Sequence of protein 2:
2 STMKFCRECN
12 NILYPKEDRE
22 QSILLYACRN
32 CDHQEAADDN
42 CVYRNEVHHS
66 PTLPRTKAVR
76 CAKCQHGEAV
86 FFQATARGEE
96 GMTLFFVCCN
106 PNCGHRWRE

This data describes a binding interaction between two proteins.

Interface contacts:
Residue Y890 in protein 1 is in contact with residue F101 in protein 2 (closest heavy-atom distance 3.6 Å).
Residue D910 in protein 1 interacts with residue H50 in protein 2 (closest heavy-atom distance 3.2 Å).
Residue A912 in protein 1 contacts residue H50 in protein 2 (closest heavy-atom distance 3.0 Å).
Residue K909 in protein 1 contacts residue H50 in protein 2 (closest heavy-atom distance 3.2 Å).
Residue P994 in protein 1 is in contact with residue S2 in protein 2 (closest heavy-atom distance 3.4 Å).
Residue Y890 in protein 1 is in contact with residue E114 in protein 2 (closest heavy-atom distance 2.9 Å).
Residue V917 in protein 1 interacts with residue C42 in protein 2 (closest heavy-atom distance 3.6 Å).
Residue Y919 in protein 1 is in contact with residue S23 in protein 2 (closest heavy-atom distance 3.8 Å).
Residue Q923 in protein 1 interacts with residue S23 in protein 2 (closest heavy-atom distance 3.6 Å).
Residue R648 in protein 1 is in contact with residue E83 in protein 2 (closest heavy-atom distance 3.1 Å).
Residue S996 in protein 1 interacts with residue R45 in protein 2 (closest heavy-atom distance 3.4 Å).
Residue V917 in protein 1 interacts with residue V43 in protein 2 (closest heavy-atom distance 3.1 Å).
Residue R648 in protein 1 contacts residue H81 in protein 2 (closest heavy-atom distance 3.8 Å).
Residue Q658 in protein 1 contacts residue K72 in protein 2 (closest heavy-atom distance 2.7 Å).
Residue N950 in protein 1 contacts residue T90 in protein 2 (closest heavy-atom distance 2.9 Å).
Residue V913 in protein 1 contacts residue E47 in protein 2 (closest heavy-atom distance 3.4 Å).
Residue R920 in protein 1 interacts with residue N41 in protein 2 (closest heavy-atom distance 3.3 Å).
Residue K921 in protein 1 contacts residue N41 in protein 2 (closest heavy-atom distance 3.3 Å).
Residue R920 in protein 1 contacts residue I24 in protein 2 (closest heavy-atom distance 3.4 Å).
Residue L916 in protein 1 contacts residue Y44 in protein 2 (closest heavy-atom distance 3.4 Å).
Residue R920 in protein 1 contacts residue L25 in protein 2 (closest heavy-atom distance 2.7 Å).
Residue Y1029 in protein 1 contacts residue N46 in protein 2 (closest heavy-atom distance 3.4 Å).
Residue R920 in protein 1 interacts with residue A38 in protein 2 (closest heavy-atom distance 3.8 Å).
Residue Y1029 in protein 1 is in contact with residue V48 in protein 2 (closest heavy-atom distance 3.3 Å).
Residue R1019 in protein 1 contacts residue K17 in protein 2 (closest heavy-atom distance 3.6 Å).
Residue R920 in protein 1 interacts with residue D40 in protein 2 (closest heavy-atom distance 3.2 Å).
Residue E914 in protein 1 is in contact with residue R45 in protein 2 (closest heavy-atom distance 3.0 Å).
Residue P1015 in protein 1 interacts with residue R20 in protein 2 (closest heavy-atom distance 2.9 Å).
Residue Y897 in protein 1 is in contact with residue Q88 in protein 2 (closest heavy-atom distance 3.5 Å).
Residue F915 in protein 1 contacts residue Y44 in protein 2 (closest heavy-atom distance 3.5 Å).
Residue L651 in protein 1 interacts with residue P66 in protein 2 (closest heavy-atom distance 3.8 Å).
Residue Q658 in protein 1 interacts with residue E83 in protein 2 (closest heavy-atom distance 3.4 Å).
Residue N901 in protein 1 is in contact with residue Q88 in protein 2 (closest heavy-atom distance 3.1 Å).
Residue N1051 in protein 1 contacts residue T71 in protein 2 (closest heavy-atom distance 3.5 Å).
Residue D1014 in protein 1 interacts with residue R20 in protein 2 (closest heavy-atom distance 3.1 Å).
Residue F915 in protein 1 contacts residue N46 in protein 2 (closest heavy-atom distance 3.3 Å).
Residue N1051 in protein 1 contacts residue K72 in protein 2 (closest heavy-atom distance 3.4 Å).
Residue L916 in protein 1 is in contact with residue C42 in protein 2 (closest heavy-atom distance 3.7 Å).
Residue F915 in protein 1 contacts residue R45 in protein 2 (closest heavy-atom distance 3.5 Å).
Residue F991 in protein 1 interacts with residue C42 in protein 2 (closest heavy-atom distance 3.5 Å).
Residue Y919 in protein 1 is in contact with residue L25 in protein 2 (closest heavy-atom distance 3.6 Å).
Residue D1022 in protein 1 interacts with residue V43 in protein 2 (closest heavy-atom distance 3.4 Å).
Residue W1070 in protein 1 is in contact with residue T71 in protein 2 (closest heavy-atom distance 3.5 Å).
Residue V917 in protein 1 interacts with residue Y44 in protein 2 (closest heavy-atom distance 3.6 Å).
Residue I1048 in protein 1 contacts residue P69 in protein 2 (closest heavy-atom distance 3.3 Å).
Residue Y890 in protein 1 is in contact with residue V74 in protein 2 (closest heavy-atom distance 3.3 Å).
Residue L916 in protein 1 interacts with residue R45 in protein 2 (closest heavy-atom distance 3.8 Å).
Residue S652 in protein 1 contacts residue R70 in protein 2 (closest heavy-atom distance 2.5 Å).
Residue E918 in protein 1 contacts residue N41 in protein 2 (closest heavy-atom distance 3.5 Å).
Residue W1070 in protein 1 contacts residue R70 in protein 2 (closest heavy-atom distance 3.1 Å).
Residue Y897 in protein 1 contacts residue P69 in protein 2 (closest heavy-atom distance 3.8 Å).
Residue N950 in protein 1 is in contact with residue G96 in protein 2 (closest heavy-atom distance 3.7 Å).
Residue P994 in protein 1 interacts with residue C42 in protein 2 (closest heavy-atom distance 3.8 Å).
Residue M931 in protein 1 interacts with residue R20 in protein 2 (closest heavy-atom distance 3.0 Å).
Residue P994 in protein 1 contacts residue R45 in protein 2 (closest heavy-atom distance 3.5 Å).
Residue E914 in protein 1 contacts residue E47 in protein 2 (closest heavy-atom distance 3.9 Å).
Residue K909 in protein 1 is in contact with residue V48 in protein 2 (closest heavy-atom distance 3.5 Å).
Residue Y919 in protein 1 interacts with residue I24 in protein 2 (closest heavy-atom distance 3.8 Å).
Residue Y919 in protein 1 contacts residue E18 in protein 2 (closest heavy-atom distance 2.8 Å).
Residue R1019 in protein 1 interacts with residue R30 in protein 2 (closest heavy-atom distance 3.3 Å).

Sequence of protein 1:
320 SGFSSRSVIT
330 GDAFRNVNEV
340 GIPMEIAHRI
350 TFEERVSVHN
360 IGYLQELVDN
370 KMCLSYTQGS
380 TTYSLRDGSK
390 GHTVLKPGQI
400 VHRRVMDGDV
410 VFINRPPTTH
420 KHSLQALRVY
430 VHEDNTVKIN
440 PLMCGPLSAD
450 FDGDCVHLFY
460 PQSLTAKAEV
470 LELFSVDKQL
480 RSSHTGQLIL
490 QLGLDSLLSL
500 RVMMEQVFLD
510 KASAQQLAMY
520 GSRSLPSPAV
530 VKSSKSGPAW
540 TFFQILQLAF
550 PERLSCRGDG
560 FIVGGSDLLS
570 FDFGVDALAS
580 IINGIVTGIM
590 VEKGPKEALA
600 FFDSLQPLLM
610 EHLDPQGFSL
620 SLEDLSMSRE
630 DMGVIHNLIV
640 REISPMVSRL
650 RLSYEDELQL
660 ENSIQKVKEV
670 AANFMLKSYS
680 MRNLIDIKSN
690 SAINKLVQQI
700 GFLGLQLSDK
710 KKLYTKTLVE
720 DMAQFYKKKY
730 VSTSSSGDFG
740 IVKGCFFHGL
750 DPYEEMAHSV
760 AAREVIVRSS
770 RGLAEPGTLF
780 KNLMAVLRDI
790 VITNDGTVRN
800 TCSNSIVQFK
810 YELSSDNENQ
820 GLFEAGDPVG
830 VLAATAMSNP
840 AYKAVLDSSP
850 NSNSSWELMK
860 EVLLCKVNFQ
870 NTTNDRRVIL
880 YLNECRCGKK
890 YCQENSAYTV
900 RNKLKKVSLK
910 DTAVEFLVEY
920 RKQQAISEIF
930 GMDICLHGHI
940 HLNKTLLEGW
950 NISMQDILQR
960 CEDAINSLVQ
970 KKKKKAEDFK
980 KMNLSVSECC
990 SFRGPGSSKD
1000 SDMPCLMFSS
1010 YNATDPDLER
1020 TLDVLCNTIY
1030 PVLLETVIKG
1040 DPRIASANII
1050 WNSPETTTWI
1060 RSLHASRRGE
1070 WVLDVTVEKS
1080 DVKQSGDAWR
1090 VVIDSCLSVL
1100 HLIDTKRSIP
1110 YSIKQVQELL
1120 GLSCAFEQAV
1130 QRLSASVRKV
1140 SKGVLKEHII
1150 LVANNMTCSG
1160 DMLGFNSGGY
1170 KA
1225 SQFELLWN